Residue-level contacts at the interface:
Residue L60 in the second protein interacts with residue E51 in the first protein (closest heavy-atom distance 3.5 Å).
Residue K74 in the second protein interacts with residue R74 in the first protein (closest heavy-atom distance 3.4 Å).
Residue K56 in the second protein contacts residue E51 in the first protein (closest heavy-atom distance 3.9 Å).
Residue V59 in the second protein contacts residue G53 in the first protein (closest heavy-atom distance 3.9 Å).
Residue S57 in the second protein interacts with residue R54 in the first protein (closest heavy-atom distance 3.7 Å).
Residue K56 in the second protein contacts residue R54 in the first protein (closest heavy-atom distance 2.4 Å).
Residue V59 in the second protein is in contact with residue E51 in the first protein (closest heavy-atom distance 4.6 Å).

The following describes two proteins that form a bound complex.

Sequence of the first protein:
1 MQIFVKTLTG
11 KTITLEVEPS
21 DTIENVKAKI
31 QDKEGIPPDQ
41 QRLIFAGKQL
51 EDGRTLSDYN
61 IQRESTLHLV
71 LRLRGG

Sequence of the second protein:
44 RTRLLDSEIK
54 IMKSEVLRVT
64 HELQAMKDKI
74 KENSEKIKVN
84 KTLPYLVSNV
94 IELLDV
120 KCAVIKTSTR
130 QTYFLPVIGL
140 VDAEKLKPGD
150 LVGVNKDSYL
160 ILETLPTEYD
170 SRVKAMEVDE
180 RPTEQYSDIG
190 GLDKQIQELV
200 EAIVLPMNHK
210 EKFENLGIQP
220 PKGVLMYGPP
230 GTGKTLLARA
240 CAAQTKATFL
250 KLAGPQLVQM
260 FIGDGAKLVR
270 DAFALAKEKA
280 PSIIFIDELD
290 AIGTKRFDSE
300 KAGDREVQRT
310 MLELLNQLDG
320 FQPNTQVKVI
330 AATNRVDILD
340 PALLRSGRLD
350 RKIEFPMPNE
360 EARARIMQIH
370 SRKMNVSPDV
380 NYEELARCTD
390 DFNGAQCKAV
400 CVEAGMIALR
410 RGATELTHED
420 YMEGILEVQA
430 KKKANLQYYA